Sequence of protein 1:
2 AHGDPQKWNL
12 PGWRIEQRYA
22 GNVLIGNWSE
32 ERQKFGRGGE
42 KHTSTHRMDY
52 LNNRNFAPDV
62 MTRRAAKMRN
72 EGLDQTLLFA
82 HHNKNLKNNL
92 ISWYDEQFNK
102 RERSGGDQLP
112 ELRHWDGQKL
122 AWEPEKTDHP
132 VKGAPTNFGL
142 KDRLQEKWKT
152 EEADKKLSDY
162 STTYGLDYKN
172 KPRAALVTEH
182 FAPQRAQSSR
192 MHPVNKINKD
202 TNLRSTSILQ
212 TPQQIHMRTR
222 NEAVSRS

These two protein chains interact to form a complex.

Contacts between the two chains:
Residue A224 in protein 1 contacts residue L237 in protein 2 (closest heavy-atom distance 3.7 Å).
Residue M218 in protein 1 is in contact with residue I248 in protein 2 (closest heavy-atom distance 4.1 Å).
Residue R221 in protein 1 is in contact with residue D238 in protein 2 (closest heavy-atom distance 2.4 Å).
Residue R221 in protein 1 is in contact with residue F241 in protein 2 (closest heavy-atom distance 4.0 Å).
Residue T220 in protein 1 is in contact with residue F241 in protein 2 (closest heavy-atom distance 3.4 Å).
Residue S228 in protein 1 is in contact with residue R233 in protein 2 (closest heavy-atom distance 3.9 Å).
Residue R221 in protein 1 interacts with residue E234 in protein 2 (closest heavy-atom distance 2.5 Å).
Residue R227 in protein 1 interacts with residue R233 in protein 2 (closest heavy-atom distance 4.6 Å).
Residue I216 in protein 1 contacts residue I248 in protein 2 (closest heavy-atom distance 4.6 Å).
Residue R221 in protein 1 interacts with residue L237 in protein 2 (closest heavy-atom distance 3.4 Å).
Residue A224 in protein 1 is in contact with residue F241 in protein 2 (closest heavy-atom distance 3.5 Å).
Residue V225 in protein 1 contacts residue L237 in protein 2 (closest heavy-atom distance 4.5 Å).
Residue S226 in protein 1 is in contact with residue R233 in protein 2 (closest heavy-atom distance 3.4 Å).
Residue R219 in protein 1 interacts with residue F241 in protein 2 (closest heavy-atom distance 3.6 Å).
Residue S226 in protein 1 contacts residue L237 in protein 2 (closest heavy-atom distance 3.7 Å).

Sequence of protein 2:
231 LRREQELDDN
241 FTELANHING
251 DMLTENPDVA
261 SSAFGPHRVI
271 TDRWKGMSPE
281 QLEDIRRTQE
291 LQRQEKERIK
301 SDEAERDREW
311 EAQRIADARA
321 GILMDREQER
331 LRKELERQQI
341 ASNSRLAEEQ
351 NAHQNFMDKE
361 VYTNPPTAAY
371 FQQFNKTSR